Residue-level contacts at the interface:
Residue F78 in the second protein contacts residue R79 in the first protein (closest heavy-atom distance 3.6 Å).
Residue Q43 in the second protein contacts residue Q43 in the first protein (closest heavy-atom distance 2.9 Å).
Residue L80 in the second protein interacts with residue Y49 in the first protein (closest heavy-atom distance 3.6 Å).
Residue V86 in the second protein is in contact with residue K42 in the first protein (closest heavy-atom distance 3.5 Å).
Residue Y41 in the second protein interacts with residue Y41 in the first protein (closest heavy-atom distance 3.4 Å).
Residue I40 in the second protein is in contact with residue Q43 in the first protein (closest heavy-atom distance 3.6 Å).
Residue F78 in the second protein is in contact with residue F78 in the first protein (closest heavy-atom distance 3.5 Å).
Residue L55 in the second protein contacts residue D26 in the first protein (closest heavy-atom distance 3.7 Å).
Residue K42 in the second protein is in contact with residue F81 in the first protein (closest heavy-atom distance 3.2 Å).
Residue Y77 in the second protein contacts residue E38 in the first protein (closest heavy-atom distance 3.6 Å).
Residue D26 in the second protein interacts with residue R58 in the first protein (closest heavy-atom distance 3.4 Å).
Residue T51 in the second protein contacts residue I33 in the first protein (closest heavy-atom distance 3.6 Å).
Residue Y71 in the second protein interacts with residue R79 in the first protein (closest heavy-atom distance 3.4 Å).
Residue Y49 in the second protein contacts residue F81 in the first protein (closest heavy-atom distance 2.6 Å).
Residue Y49 in the second protein contacts residue S82 in the first protein (closest heavy-atom distance 3.5 Å).
Residue Y71 in the second protein interacts with residue L80 in the first protein (closest heavy-atom distance 2.9 Å).
Residue L22 in the second protein interacts with residue I59 in the first protein (closest heavy-atom distance 3.6 Å).
Residue Y49 in the second protein contacts residue L80 in the first protein (closest heavy-atom distance 3.5 Å).
Residue Y49 in the second protein contacts residue R83 in the first protein (closest heavy-atom distance 3.5 Å).
Residue S82 in the second protein is in contact with residue Y49 in the first protein (closest heavy-atom distance 3.6 Å).
Residue R79 in the second protein contacts residue Y71 in the first protein (closest heavy-atom distance 3.5 Å).
Residue S45 in the second protein contacts residue L80 in the first protein (closest heavy-atom distance 3.6 Å).
Residue N50 in the second protein is in contact with residue F87 in the first protein (closest heavy-atom distance 3.5 Å).
Residue L55 in the second protein is in contact with residue L22 in the first protein (closest heavy-atom distance 3.7 Å).
Residue I33 in the second protein interacts with residue T51 in the first protein (closest heavy-atom distance 3.6 Å).
Residue F70 in the second protein is in contact with residue L80 in the first protein (closest heavy-atom distance 3.5 Å).
Residue L80 in the second protein interacts with residue F70 in the first protein (closest heavy-atom distance 3.7 Å).
Residue Y77 in the second protein is in contact with residue W34 in the first protein (closest heavy-atom distance 2.9 Å).
Residue E38 in the second protein interacts with residue F81 in the first protein (closest heavy-atom distance 3.6 Å).
Residue K21 in the second protein interacts with residue I59 in the first protein (closest heavy-atom distance 3.5 Å).
Residue S12 in the second protein interacts with residue E72 in the first protein (closest heavy-atom distance 2.7 Å).
Residue Y49 in the second protein is in contact with residue F87 in the first protein (closest heavy-atom distance 3.6 Å).
Residue P11 in the second protein interacts with residue E72 in the first protein (closest heavy-atom distance 3.1 Å).
Residue F81 in the second protein is in contact with residue Y49 in the first protein (closest heavy-atom distance 2.6 Å).
Residue A44 in the second protein interacts with residue Y41 in the first protein (closest heavy-atom distance 3.3 Å).
Residue Y41 in the second protein interacts with residue F78 in the first protein (closest heavy-atom distance 3.6 Å).
Residue I59 in the second protein is in contact with residue L22 in the first protein (closest heavy-atom distance 3.7 Å).
Residue I40 in the second protein interacts with residue A44 in the first protein (closest heavy-atom distance 3.5 Å).
Residue E38 in the second protein interacts with residue Y77 in the first protein (closest heavy-atom distance 3.6 Å).
Residue L80 in the second protein interacts with residue W48 in the first protein (closest heavy-atom distance 3.7 Å).
Residue F78 in the second protein interacts with residue Y41 in the first protein (closest heavy-atom distance 3.7 Å).
Residue F70 in the second protein is in contact with residue Y41 in the first protein (closest heavy-atom distance 3.6 Å).
Residue L46 in the second protein is in contact with residue V86 in the first protein (closest heavy-atom distance 3.6 Å).
Residue W34 in the second protein interacts with residue Y77 in the first protein (closest heavy-atom distance 2.7 Å).
Residue Y41 in the second protein is in contact with residue Y77 in the first protein (closest heavy-atom distance 3.6 Å).
Residue E72 in the second protein contacts residue S12 in the first protein (closest heavy-atom distance 2.9 Å).
Residue F87 in the second protein interacts with residue N50 in the first protein (closest heavy-atom distance 3.7 Å).
Residue F81 in the second protein is in contact with residue S45 in the first protein (closest heavy-atom distance 2.8 Å).
Residue Y77 in the second protein contacts residue Y41 in the first protein (closest heavy-atom distance 3.5 Å).
Residue S45 in the second protein contacts residue F81 in the first protein (closest heavy-atom distance 3.0 Å).
Residue L80 in the second protein contacts residue S45 in the first protein (closest heavy-atom distance 3.4 Å).
Residue R83 in the second protein contacts residue Y49 in the first protein (closest heavy-atom distance 3.5 Å).
Residue I40 in the second protein interacts with residue I40 in the first protein (closest heavy-atom distance 3.3 Å).
Residue E72 in the second protein is in contact with residue P11 in the first protein (closest heavy-atom distance 3.1 Å).
Residue Y41 in the second protein is in contact with residue A44 in the first protein (closest heavy-atom distance 3.4 Å).
Residue I59 in the second protein contacts residue K21 in the first protein (closest heavy-atom distance 3.5 Å).
Residue Y41 in the second protein interacts with residue F81 in the first protein (closest heavy-atom distance 3.7 Å).
Residue K42 in the second protein is in contact with residue V86 in the first protein (closest heavy-atom distance 3.7 Å).
Residue K42 in the second protein is in contact with residue E85 in the first protein (closest heavy-atom distance 3.4 Å).
Residue L80 in the second protein is in contact with residue Y71 in the first protein (closest heavy-atom distance 2.9 Å).

Sequence of the second protein:
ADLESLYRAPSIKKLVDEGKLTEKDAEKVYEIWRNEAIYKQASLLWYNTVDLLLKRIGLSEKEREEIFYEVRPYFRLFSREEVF

The following describes two proteins that form a bound complex.

Sequence of the first protein:
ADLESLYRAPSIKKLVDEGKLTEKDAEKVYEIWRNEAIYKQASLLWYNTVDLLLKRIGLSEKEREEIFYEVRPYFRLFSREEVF